The following describes two proteins that form a bound complex.

Contacts between the two chains:
Residue T75 in protein 2 interacts with residue N469 in protein 1 (closest heavy-atom distance 3.9 Å).
Residue H147 in protein 2 is in contact with residue F60 in protein 1 (closest heavy-atom distance 2.9 Å).
Residue T188 in protein 2 interacts with residue R205 in protein 1 (closest heavy-atom distance 3.4 Å).
Residue A120 in protein 2 is in contact with residue N116 in protein 1 (closest heavy-atom distance 3.5 Å).
Residue G77 in protein 2 interacts with residue N469 in protein 1 (closest heavy-atom distance 4.0 Å).
Residue R153 in protein 2 contacts residue L113 in protein 1 (closest heavy-atom distance 4.0 Å).
Residue H147 in protein 2 contacts residue N59 in protein 1 (closest heavy-atom distance 3.7 Å).
Residue R191 in protein 2 contacts residue K514 in protein 1 (closest heavy-atom distance 2.6 Å).
Residue L144 in protein 2 interacts with residue V61 in protein 1 (closest heavy-atom distance 3.2 Å).
Residue A120 in protein 2 is in contact with residue G115 in protein 1 (closest heavy-atom distance 3.2 Å).
Residue F118 in protein 2 contacts residue N116 in protein 1 (closest heavy-atom distance 3.0 Å).
Residue R153 in protein 2 is in contact with residue R153 in protein 1 (closest heavy-atom distance 2.6 Å).
Residue N136 in protein 2 contacts residue T466 in protein 1 (closest heavy-atom distance 4.1 Å).
Residue G194 in protein 2 contacts residue F118 in protein 1 (closest heavy-atom distance 3.4 Å).
Residue I139 in protein 2 contacts residue R205 in protein 1 (closest heavy-atom distance 3.3 Å).
Residue A32 in protein 2 contacts residue N59 in protein 1 (closest heavy-atom distance 3.9 Å).
Residue K122 in protein 2 is in contact with residue A114 in protein 1 (closest heavy-atom distance 3.9 Å).
Residue A117 in protein 2 is in contact with residue A117 in protein 1 (closest heavy-atom distance 3.0 Å).
Residue D78 in protein 2 interacts with residue R468 in protein 1 (closest heavy-atom distance 3.6 Å).
Residue R191 in protein 2 is in contact with residue N116 in protein 1 (closest heavy-atom distance 3.9 Å).
Residue R191 in protein 2 interacts with residue V201 in protein 1 (closest heavy-atom distance 3.9 Å).
Residue T75 in protein 2 is in contact with residue R468 in protein 1 (closest heavy-atom distance 4.0 Å).
Residue T143 in protein 2 is in contact with residue Q62 in protein 1 (closest heavy-atom distance 3.1 Å).
Residue R153 in protein 2 contacts residue T154 in protein 1 (closest heavy-atom distance 3.8 Å).
Residue M33 in protein 2 interacts with residue W55 in protein 1 (closest heavy-atom distance 3.5 Å).
Residue G194 in protein 2 contacts residue G195 in protein 1 (closest heavy-atom distance 3.9 Å).
Residue L144 in protein 2 is in contact with residue P91 in protein 1 (closest heavy-atom distance 3.5 Å).
Residue T154 in protein 2 is in contact with residue L155 in protein 1 (closest heavy-atom distance 4.0 Å).
Residue A117 in protein 2 contacts residue N116 in protein 1 (closest heavy-atom distance 3.3 Å).
Residue D34 in protein 2 interacts with residue W55 in protein 1 (closest heavy-atom distance 3.2 Å).
Residue F118 in protein 2 is in contact with residue F118 in protein 1 (closest heavy-atom distance 3.5 Å).
Residue I139 in protein 2 is in contact with residue E67 in protein 1 (closest heavy-atom distance 4.0 Å).
Residue T143 in protein 2 contacts residue V61 in protein 1 (closest heavy-atom distance 3.4 Å).
Residue L144 in protein 2 is in contact with residue F92 in protein 1 (closest heavy-atom distance 3.5 Å).
Residue K122 in protein 2 is in contact with residue L155 in protein 1 (closest heavy-atom distance 2.7 Å).
Residue N136 in protein 2 is in contact with residue P464 in protein 1 (closest heavy-atom distance 3.0 Å).
Residue Y187 in protein 2 interacts with residue R205 in protein 1 (closest heavy-atom distance 3.5 Å).
Residue T143 in protein 2 is in contact with residue F60 in protein 1 (closest heavy-atom distance 3.9 Å).
Residue T138 in protein 2 is in contact with residue V502 in protein 1 (closest heavy-atom distance 3.9 Å).
Residue R153 in protein 2 is in contact with residue L155 in protein 1 (closest heavy-atom distance 3.4 Å).
Residue T188 in protein 2 contacts residue A203 in protein 1 (closest heavy-atom distance 4.0 Å).
Residue P189 in protein 2 is in contact with residue K514 in protein 1 (closest heavy-atom distance 1.5 Å).
Residue D151 in protein 2 interacts with residue L155 in protein 1 (closest heavy-atom distance 3.5 Å).
Residue T143 in protein 2 is in contact with residue M207 in protein 1 (closest heavy-atom distance 3.3 Å).
Residue R153 in protein 2 is in contact with residue G115 in protein 1 (closest heavy-atom distance 3.0 Å).
Residue Y187 in protein 2 interacts with residue M207 in protein 1 (closest heavy-atom distance 3.2 Å).
Residue P76 in protein 2 is in contact with residue K514 in protein 1 (closest heavy-atom distance 3.6 Å).
Residue R191 in protein 2 contacts residue F200 in protein 1 (closest heavy-atom distance 3.5 Å).
Residue D151 in protein 2 interacts with residue L113 in protein 1 (closest heavy-atom distance 4.1 Å).
Residue P76 in protein 2 is in contact with residue N469 in protein 1 (closest heavy-atom distance 2.5 Å).
Residue A120 in protein 2 contacts residue A114 in protein 1 (closest heavy-atom distance 3.6 Å).
Residue N136 in protein 2 is in contact with residue G467 in protein 1 (closest heavy-atom distance 3.7 Å).
Residue T119 in protein 2 interacts with residue N116 in protein 1 (closest heavy-atom distance 3.5 Å).
Residue I149 in protein 2 contacts residue M207 in protein 1 (closest heavy-atom distance 4.0 Å).
Residue D29 in protein 2 interacts with residue R110 in protein 1 (closest heavy-atom distance 2.9 Å).
Residue Y187 in protein 2 is in contact with residue Q62 in protein 1 (closest heavy-atom distance 2.7 Å).
Residue A32 in protein 2 is in contact with residue W55 in protein 1 (closest heavy-atom distance 3.5 Å).
Residue A140 in protein 2 contacts residue Q62 in protein 1 (closest heavy-atom distance 3.8 Å).
Residue G121 in protein 2 contacts residue A114 in protein 1 (closest heavy-atom distance 4.0 Å).
Residue I149 in protein 2 is in contact with residue M112 in protein 1 (closest heavy-atom distance 3.8 Å).

Sequence of protein 2:
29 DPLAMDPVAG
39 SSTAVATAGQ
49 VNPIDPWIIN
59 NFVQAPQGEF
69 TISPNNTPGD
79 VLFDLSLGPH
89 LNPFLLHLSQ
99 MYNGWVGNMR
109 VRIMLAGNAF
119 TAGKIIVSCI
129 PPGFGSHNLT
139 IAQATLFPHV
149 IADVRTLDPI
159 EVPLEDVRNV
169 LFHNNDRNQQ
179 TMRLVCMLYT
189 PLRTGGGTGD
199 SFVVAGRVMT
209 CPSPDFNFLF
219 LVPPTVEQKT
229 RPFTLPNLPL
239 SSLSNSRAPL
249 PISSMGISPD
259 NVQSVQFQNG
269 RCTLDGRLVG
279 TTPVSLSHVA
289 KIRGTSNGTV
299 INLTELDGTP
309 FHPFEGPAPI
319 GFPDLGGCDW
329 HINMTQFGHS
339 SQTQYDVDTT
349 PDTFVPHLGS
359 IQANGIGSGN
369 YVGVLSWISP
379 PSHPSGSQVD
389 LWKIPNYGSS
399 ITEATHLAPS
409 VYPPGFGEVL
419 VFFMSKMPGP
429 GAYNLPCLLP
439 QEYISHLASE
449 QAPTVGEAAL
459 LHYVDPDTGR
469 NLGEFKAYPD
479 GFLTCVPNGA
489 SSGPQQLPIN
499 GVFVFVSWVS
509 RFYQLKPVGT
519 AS

Sequence of protein 1:
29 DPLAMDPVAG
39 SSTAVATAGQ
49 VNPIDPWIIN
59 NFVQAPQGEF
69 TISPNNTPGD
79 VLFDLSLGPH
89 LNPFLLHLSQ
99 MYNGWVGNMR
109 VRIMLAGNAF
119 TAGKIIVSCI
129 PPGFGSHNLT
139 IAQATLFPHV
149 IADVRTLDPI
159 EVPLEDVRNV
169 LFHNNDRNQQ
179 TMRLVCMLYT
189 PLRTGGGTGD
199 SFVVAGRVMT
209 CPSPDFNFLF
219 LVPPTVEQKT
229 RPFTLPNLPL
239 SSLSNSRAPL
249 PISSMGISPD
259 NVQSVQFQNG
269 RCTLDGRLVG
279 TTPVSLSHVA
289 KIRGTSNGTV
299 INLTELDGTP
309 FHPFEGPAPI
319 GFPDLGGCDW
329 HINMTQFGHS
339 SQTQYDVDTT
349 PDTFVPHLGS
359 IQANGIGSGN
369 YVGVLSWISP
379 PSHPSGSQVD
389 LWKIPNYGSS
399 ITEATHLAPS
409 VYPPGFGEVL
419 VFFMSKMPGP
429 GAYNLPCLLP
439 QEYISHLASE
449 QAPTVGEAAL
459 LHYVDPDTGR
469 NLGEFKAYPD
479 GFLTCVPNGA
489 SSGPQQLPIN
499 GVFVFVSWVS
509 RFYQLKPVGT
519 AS